Sequence of the first protein:
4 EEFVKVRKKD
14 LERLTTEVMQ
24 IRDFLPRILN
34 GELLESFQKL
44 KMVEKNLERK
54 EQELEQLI

Sequence of the second protein:
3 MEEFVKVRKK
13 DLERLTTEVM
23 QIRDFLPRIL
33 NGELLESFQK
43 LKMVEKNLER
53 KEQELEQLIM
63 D

These two protein chains interact to form a complex.

Residue-level contacts at the interface:
Residue K12 in the second protein is in contact with residue E4 in the first protein (closest heavy-atom distance 3.4 Å).
Residue S39 in the second protein contacts residue F40 in the first protein (closest heavy-atom distance 3.6 Å).
Residue L57 in the second protein contacts residue L57 in the first protein (closest heavy-atom distance 3.6 Å).
Residue V9 in the second protein interacts with residue F6 in the first protein (closest heavy-atom distance 3.4 Å).
Residue V7 in the second protein is in contact with residue V9 in the first protein (closest heavy-atom distance 2.8 Å).
Residue L14 in the second protein contacts residue V7 in the first protein (closest heavy-atom distance 4.0 Å).
Residue I31 in the second protein contacts residue L32 in the first protein (closest heavy-atom distance 3.7 Å).
Residue V9 in the second protein interacts with residue V7 in the first protein (closest heavy-atom distance 2.8 Å).
Residue V7 in the second protein is in contact with residue K11 in the first protein (closest heavy-atom distance 3.8 Å).
Residue L32 in the second protein contacts residue L32 in the first protein (closest heavy-atom distance 4.0 Å).
Residue V7 in the second protein is in contact with residue L14 in the first protein (closest heavy-atom distance 4.0 Å).
Residue L50 in the second protein is in contact with residue V46 in the first protein (closest heavy-atom distance 3.7 Å).
Residue E54 in the second protein contacts residue K53 in the first protein (closest heavy-atom distance 3.2 Å).
Residue K11 in the second protein interacts with residue E5 in the first protein (closest heavy-atom distance 2.9 Å).
Residue E56 in the second protein is in contact with residue L57 in the first protein (closest heavy-atom distance 3.2 Å).
Residue L57 in the second protein interacts with residue K53 in the first protein (closest heavy-atom distance 3.6 Å).
Residue K53 in the second protein contacts residue E54 in the first protein (closest heavy-atom distance 3.8 Å).
Residue E4 in the second protein is in contact with residue R10 in the first protein (closest heavy-atom distance 2.6 Å).
Residue L28 in the second protein contacts residue L28 in the first protein (closest heavy-atom distance 3.7 Å).
Residue V7 in the second protein interacts with residue V7 in the first protein (closest heavy-atom distance 4.0 Å).
Residue L60 in the second protein interacts with residue L60 in the first protein (closest heavy-atom distance 3.6 Å).
Residue F40 in the second protein is in contact with residue S39 in the first protein (closest heavy-atom distance 3.6 Å).
Residue L60 in the second protein interacts with residue I61 in the first protein (closest heavy-atom distance 3.9 Å).
Residue F6 in the second protein contacts residue R10 in the first protein (closest heavy-atom distance 3.2 Å).
Residue L17 in the second protein is in contact with residue L17 in the first protein (closest heavy-atom distance 3.6 Å).
Residue E5 in the second protein contacts residue K11 in the first protein (closest heavy-atom distance 2.8 Å).
Residue F40 in the second protein contacts residue E35 in the first protein (closest heavy-atom distance 3.7 Å).
Residue L43 in the second protein interacts with residue L43 in the first protein (closest heavy-atom distance 3.6 Å).
Residue S39 in the second protein contacts residue S39 in the first protein (closest heavy-atom distance 3.3 Å).
Residue K8 in the second protein contacts residue F6 in the first protein (closest heavy-atom distance 3.6 Å).
Residue K42 in the second protein contacts residue L43 in the first protein (closest heavy-atom distance 3.6 Å).
Residue K53 in the second protein interacts with residue L57 in the first protein (closest heavy-atom distance 3.6 Å).
Residue F6 in the second protein interacts with residue K8 in the first protein (closest heavy-atom distance 3.6 Å).
Residue V46 in the second protein contacts residue E47 in the first protein (closest heavy-atom distance 3.9 Å).
Residue L50 in the second protein interacts with residue L50 in the first protein (closest heavy-atom distance 3.7 Å).
Residue V7 in the second protein interacts with residue K8 in the first protein (closest heavy-atom distance 3.3 Å).
Residue N49 in the second protein contacts residue L50 in the first protein (closest heavy-atom distance 3.5 Å).
Residue L32 in the second protein contacts residue I31 in the first protein (closest heavy-atom distance 3.7 Å).
Residue F6 in the second protein contacts residue V9 in the first protein (closest heavy-atom distance 3.4 Å).
Residue V46 in the second protein contacts residue L50 in the first protein (closest heavy-atom distance 3.7 Å).
Residue E5 in the second protein interacts with residue R10 in the first protein (closest heavy-atom distance 3.5 Å).
Residue K11 in the second protein interacts with residue V7 in the first protein (closest heavy-atom distance 3.9 Å).
Residue L36 in the second protein is in contact with residue L36 in the first protein (closest heavy-atom distance 4.1 Å).
Residue R10 in the second protein is in contact with residue E4 in the first protein (closest heavy-atom distance 2.7 Å).
Residue V46 in the second protein is in contact with residue L43 in the first protein (closest heavy-atom distance 4.0 Å).
Residue F40 in the second protein is in contact with residue L36 in the first protein (closest heavy-atom distance 4.0 Å).
Residue E47 in the second protein contacts residue V46 in the first protein (closest heavy-atom distance 4.0 Å).
Residue E4 in the second protein is in contact with residue K12 in the first protein (closest heavy-atom distance 3.5 Å).
Residue L50 in the second protein contacts residue N49 in the first protein (closest heavy-atom distance 3.8 Å).
Residue R10 in the second protein contacts residue E5 in the first protein (closest heavy-atom distance 3.5 Å).
Residue L43 in the second protein contacts residue K42 in the first protein (closest heavy-atom distance 3.7 Å).
Residue M3 in the second protein interacts with residue R10 in the first protein (closest heavy-atom distance 3.7 Å).
Residue K42 in the second protein is in contact with residue E47 in the first protein (closest heavy-atom distance 3.1 Å).
Residue V46 in the second protein contacts residue V46 in the first protein (closest heavy-atom distance 3.6 Å).
Residue M62 in the second protein is in contact with residue L60 in the first protein (closest heavy-atom distance 3.9 Å).
Residue L57 in the second protein is in contact with residue E56 in the first protein (closest heavy-atom distance 4.0 Å).
Residue K53 in the second protein interacts with residue K53 in the first protein (closest heavy-atom distance 3.8 Å).
Residue R10 in the second protein contacts residue F6 in the first protein (closest heavy-atom distance 3.2 Å).
Residue K8 in the second protein is in contact with residue V7 in the first protein (closest heavy-atom distance 3.2 Å).
Residue E35 in the second protein is in contact with residue F40 in the first protein (closest heavy-atom distance 4.0 Å).